Sequence of protein 1:
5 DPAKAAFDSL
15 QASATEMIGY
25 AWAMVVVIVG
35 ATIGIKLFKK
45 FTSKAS

This data describes a binding interaction between two proteins.

Contacts between the two chains:
Residue V30 in protein 1 interacts with residue A10 in protein 2 (closest heavy-atom distance 3.8 Å).
Residue A49 in protein 1 interacts with residue I32 in protein 2 (closest heavy-atom distance 3.4 Å).
Residue L41 in protein 1 is in contact with residue M21 in protein 2 (closest heavy-atom distance 3.7 Å).
Residue V30 in protein 1 contacts residue P6 in protein 2 (closest heavy-atom distance 4.8 Å).
Residue G38 in protein 1 contacts residue M21 in protein 2 (closest heavy-atom distance 4.7 Å).
Residue L41 in protein 1 contacts residue A18 in protein 2 (closest heavy-atom distance 4.2 Å).
Residue F42 in protein 1 interacts with residue M21 in protein 2 (closest heavy-atom distance 3.5 Å).
Residue S50 in protein 1 interacts with residue M28 in protein 2 (closest heavy-atom distance 4.0 Å).
Residue F45 in protein 1 is in contact with residue A18 in protein 2 (closest heavy-atom distance 5.0 Å).
Residue F45 in protein 1 interacts with residue M21 in protein 2 (closest heavy-atom distance 3.8 Å).
Residue V33 in protein 1 is in contact with residue L14 in protein 2 (closest heavy-atom distance 4.6 Å).
Residue S50 in protein 1 is in contact with residue I32 in protein 2 (closest heavy-atom distance 3.7 Å).
Residue F45 in protein 1 contacts residue I22 in protein 2 (closest heavy-atom distance 4.1 Å).
Residue F45 in protein 1 interacts with residue A25 in protein 2 (closest heavy-atom distance 4.5 Å).
Residue A49 in protein 1 contacts residue M28 in protein 2 (closest heavy-atom distance 3.9 Å).
Residue A49 in protein 1 contacts residue V29 in protein 2 (closest heavy-atom distance 4.1 Å).
Residue W26 in protein 1 contacts residue P6 in protein 2 (closest heavy-atom distance 3.9 Å).
Residue A49 in protein 1 contacts residue A25 in protein 2 (closest heavy-atom distance 4.1 Å).
Residue I37 in protein 1 contacts residue L14 in protein 2 (closest heavy-atom distance 4.8 Å).
Residue T46 in protein 1 is in contact with residue M28 in protein 2 (closest heavy-atom distance 4.5 Å).
Residue G34 in protein 1 is in contact with residue L14 in protein 2 (closest heavy-atom distance 3.9 Å).
Residue W26 in protein 1 contacts residue A7 in protein 2 (closest heavy-atom distance 4.5 Å).

Sequence of protein 2:
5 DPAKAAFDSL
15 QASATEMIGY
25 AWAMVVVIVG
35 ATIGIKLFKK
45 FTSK